This data describes a binding interaction between two proteins.

Sequence of the second protein:
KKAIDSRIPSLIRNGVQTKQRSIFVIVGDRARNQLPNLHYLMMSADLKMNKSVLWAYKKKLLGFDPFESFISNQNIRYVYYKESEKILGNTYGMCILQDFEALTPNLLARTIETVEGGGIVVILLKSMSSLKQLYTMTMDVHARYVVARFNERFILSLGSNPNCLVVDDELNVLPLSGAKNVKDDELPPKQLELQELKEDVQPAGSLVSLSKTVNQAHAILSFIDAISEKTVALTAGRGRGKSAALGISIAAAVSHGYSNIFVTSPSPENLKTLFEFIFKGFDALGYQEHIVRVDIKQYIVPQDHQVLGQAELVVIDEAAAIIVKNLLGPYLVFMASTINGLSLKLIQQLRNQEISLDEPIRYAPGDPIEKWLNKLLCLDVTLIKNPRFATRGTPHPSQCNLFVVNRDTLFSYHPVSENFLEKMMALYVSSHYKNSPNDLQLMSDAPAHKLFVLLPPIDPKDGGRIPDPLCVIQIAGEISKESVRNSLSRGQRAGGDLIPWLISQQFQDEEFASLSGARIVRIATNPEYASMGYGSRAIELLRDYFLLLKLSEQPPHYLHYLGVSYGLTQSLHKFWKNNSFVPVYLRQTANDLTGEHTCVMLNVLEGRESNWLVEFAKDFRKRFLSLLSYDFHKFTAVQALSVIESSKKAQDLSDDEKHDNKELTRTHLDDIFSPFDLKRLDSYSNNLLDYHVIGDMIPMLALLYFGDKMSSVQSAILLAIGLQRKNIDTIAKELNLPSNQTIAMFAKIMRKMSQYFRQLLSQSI

Sequence of the first protein:
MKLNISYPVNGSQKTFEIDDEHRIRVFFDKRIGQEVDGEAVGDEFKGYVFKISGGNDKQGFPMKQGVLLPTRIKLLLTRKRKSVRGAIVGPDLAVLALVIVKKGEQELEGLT

Contacts between the two chains:
Residue L850 in the second protein contacts residue K30 in the first protein (closest heavy-atom distance 4.7 Å).
Residue D851 in the second protein is in contact with residue V26 in the first protein (closest heavy-atom distance 3.7 Å).
Residue D851 in the second protein contacts residue K30 in the first protein (closest heavy-atom distance 3.8 Å).
Residue D851 in the second protein contacts residue A40 in the first protein (closest heavy-atom distance 4.3 Å).
Residue Q908 in the second protein is in contact with residue D29 in the first protein (closest heavy-atom distance 4.0 Å).